The following describes two proteins that form a bound complex.

Sequence of protein 1:
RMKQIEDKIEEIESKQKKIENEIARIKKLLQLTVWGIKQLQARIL

Sequence of protein 2:
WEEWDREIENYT

Contacts between the two chains:
Residue W36 in protein 1 interacts with residue W1 in protein 2 (closest heavy-atom distance 3.7 Å).
Residue G37 in protein 1 is in contact with residue W1 in protein 2 (closest heavy-atom distance 3.6 Å).
Residue L33 in protein 1 interacts with residue Y11 in protein 2 (closest heavy-atom distance 4.2 Å).
Residue L30 in protein 1 is in contact with residue I8 in protein 2 (closest heavy-atom distance 3.6 Å).
Residue Q40 in protein 1 interacts with residue W1 in protein 2 (closest heavy-atom distance 3.4 Å).
Residue K29 in protein 1 contacts residue Y11 in protein 2 (closest heavy-atom distance 3.6 Å).
Residue K29 in protein 1 contacts residue E7 in protein 2 (closest heavy-atom distance 4.6 Å).
Residue T34 in protein 1 contacts residue W4 in protein 2 (closest heavy-atom distance 4.3 Å).
Residue L41 in protein 1 interacts with residue W1 in protein 2 (closest heavy-atom distance 4.2 Å).
Residue W36 in protein 1 is in contact with residue W4 in protein 2 (closest heavy-atom distance 3.2 Å).
Residue G37 in protein 1 contacts residue W4 in protein 2 (closest heavy-atom distance 3.9 Å).
Residue L33 in protein 1 is in contact with residue I8 in protein 2 (closest heavy-atom distance 3.7 Å).
Residue L30 in protein 1 contacts residue E7 in protein 2 (closest heavy-atom distance 4.4 Å).
Residue L33 in protein 1 contacts residue E7 in protein 2 (closest heavy-atom distance 3.4 Å).
Residue L30 in protein 1 contacts residue Y11 in protein 2 (closest heavy-atom distance 3.5 Å).
Residue L30 in protein 1 contacts residue T12 in protein 2 (closest heavy-atom distance 3.2 Å).
Residue R26 in protein 1 is in contact with residue Y11 in protein 2 (closest heavy-atom distance 3.8 Å).
Residue L33 in protein 1 is in contact with residue W4 in protein 2 (closest heavy-atom distance 2.6 Å).